This data describes a binding interaction between two proteins.

Sequence of the second protein:
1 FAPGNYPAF

Sequence of the first protein:
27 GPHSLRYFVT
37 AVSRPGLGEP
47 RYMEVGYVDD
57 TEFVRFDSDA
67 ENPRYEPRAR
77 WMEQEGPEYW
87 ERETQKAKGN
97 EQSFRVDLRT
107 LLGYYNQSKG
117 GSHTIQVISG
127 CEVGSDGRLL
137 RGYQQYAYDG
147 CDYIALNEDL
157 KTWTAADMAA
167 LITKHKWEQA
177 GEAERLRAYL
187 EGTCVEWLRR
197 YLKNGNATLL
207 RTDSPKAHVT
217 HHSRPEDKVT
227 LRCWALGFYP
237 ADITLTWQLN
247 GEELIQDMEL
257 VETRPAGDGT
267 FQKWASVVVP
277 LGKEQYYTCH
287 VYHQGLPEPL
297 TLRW

Residue-level contacts at the interface:
Residue I150 in the first protein is in contact with residue F9 in the second protein (closest heavy-atom distance 5.0 Å).
Residue I168 in the first protein interacts with residue F9 in the second protein (closest heavy-atom distance 4.8 Å).
Residue D103 in the first protein is in contact with residue P7 in the second protein (closest heavy-atom distance 4.2 Å).
Residue T106 in the first protein contacts residue F9 in the second protein (closest heavy-atom distance 4.2 Å).
Residue Y149 in the first protein interacts with residue F9 in the second protein (closest heavy-atom distance 3.9 Å).
Residue E89 in the first protein is in contact with residue F1 in the second protein (closest heavy-atom distance 3.7 Å).
Residue D103 in the first protein contacts residue A8 in the second protein (closest heavy-atom distance 3.2 Å).
Residue S99 in the first protein contacts residue P7 in the second protein (closest heavy-atom distance 4.6 Å).
Residue S99 in the first protein contacts residue A8 in the second protein (closest heavy-atom distance 4.5 Å).
Residue K172 in the first protein contacts residue F9 in the second protein (closest heavy-atom distance 2.8 Å).
Residue Y33 in the first protein interacts with residue A2 in the second protein (closest heavy-atom distance 3.3 Å).
Residue K92 in the first protein is in contact with residue G4 in the second protein (closest heavy-atom distance 3.6 Å).
Residue W193 in the first protein is in contact with residue F1 in the second protein (closest heavy-atom distance 3.4 Å).
Residue N96 in the first protein contacts residue N5 in the second protein (closest heavy-atom distance 4.0 Å).
Residue Y33 in the first protein interacts with residue Y6 in the second protein (closest heavy-atom distance 4.8 Å).
Residue Y110 in the first protein is in contact with residue F9 in the second protein (closest heavy-atom distance 2.7 Å).
Residue N96 in the first protein is in contact with residue P3 in the second protein (closest heavy-atom distance 3.2 Å).
Residue Y33 in the first protein is in contact with residue F1 in the second protein (closest heavy-atom distance 2.6 Å).
Residue S125 in the first protein is in contact with residue Y6 in the second protein (closest heavy-atom distance 4.2 Å).
Residue T189 in the first protein is in contact with residue F1 in the second protein (closest heavy-atom distance 3.3 Å).
Residue Y142 in the first protein contacts residue F9 in the second protein (closest heavy-atom distance 3.5 Å).
Residue N96 in the first protein is in contact with residue Y6 in the second protein (closest heavy-atom distance 3.5 Å).
Residue Y33 in the first protein is in contact with residue P3 in the second protein (closest heavy-atom distance 3.9 Å).
Residue Y142 in the first protein contacts residue Y6 in the second protein (closest heavy-atom distance 3.5 Å).
Residue S99 in the first protein contacts residue Y6 in the second protein (closest heavy-atom distance 2.7 Å).
Residue F100 in the first protein contacts residue Y6 in the second protein (closest heavy-atom distance 3.5 Å).
Residue E89 in the first protein is in contact with residue A2 in the second protein (closest heavy-atom distance 2.9 Å).
Residue V35 in the first protein interacts with residue Y6 in the second protein (closest heavy-atom distance 3.2 Å).
Residue R88 in the first protein contacts residue F1 in the second protein (closest heavy-atom distance 3.8 Å).
Residue I121 in the first protein is in contact with residue F9 in the second protein (closest heavy-atom distance 4.0 Å).
Residue N96 in the first protein interacts with residue G4 in the second protein (closest heavy-atom distance 3.3 Å).
Residue E50 in the first protein interacts with residue Y6 in the second protein (closest heavy-atom distance 4.8 Å).
Residue R181 in the first protein contacts residue N5 in the second protein (closest heavy-atom distance 5.0 Å).
Residue V123 in the first protein interacts with residue Y6 in the second protein (closest heavy-atom distance 3.9 Å).
Residue V102 in the first protein is in contact with residue A8 in the second protein (closest heavy-atom distance 4.6 Å).
Residue Y85 in the first protein is in contact with residue F1 in the second protein (closest heavy-atom distance 3.7 Å).
Residue E50 in the first protein contacts residue A2 in the second protein (closest heavy-atom distance 4.0 Å).
Residue L31 in the first protein contacts residue F1 in the second protein (closest heavy-atom distance 4.7 Å).
Residue T169 in the first protein contacts residue F9 in the second protein (closest heavy-atom distance 2.9 Å).
Residue E178 in the first protein contacts residue P7 in the second protein (closest heavy-atom distance 3.5 Å).
Residue K92 in the first protein is in contact with residue A2 in the second protein (closest heavy-atom distance 2.7 Å).
Residue Y142 in the first protein is in contact with residue P7 in the second protein (closest heavy-atom distance 4.1 Å).
Residue K92 in the first protein is in contact with residue P3 in the second protein (closest heavy-atom distance 4.2 Å).
Residue Y185 in the first protein is in contact with residue F1 in the second protein (closest heavy-atom distance 2.6 Å).
Residue Y185 in the first protein is in contact with residue A2 in the second protein (closest heavy-atom distance 3.7 Å).
Residue Y185 in the first protein interacts with residue P3 in the second protein (closest heavy-atom distance 3.3 Å).
Residue D103 in the first protein is in contact with residue F9 in the second protein (closest heavy-atom distance 3.1 Å).
Residue Y71 in the first protein is in contact with residue A2 in the second protein (closest heavy-atom distance 3.4 Å).
Residue Y197 in the first protein contacts residue F1 in the second protein (closest heavy-atom distance 2.6 Å).
Residue W173 in the first protein is in contact with residue P7 in the second protein (closest heavy-atom distance 3.3 Å).
Residue T169 in the first protein contacts residue A8 in the second protein (closest heavy-atom distance 4.6 Å).
Residue L107 in the first protein is in contact with residue F9 in the second protein (closest heavy-atom distance 3.8 Å).
Residue W173 in the first protein contacts residue A8 in the second protein (closest heavy-atom distance 3.0 Å).
Residue K92 in the first protein contacts residue F1 in the second protein (closest heavy-atom distance 3.1 Å).
Residue S125 in the first protein contacts residue P3 in the second protein (closest heavy-atom distance 4.2 Å).
Residue W173 in the first protein interacts with residue F9 in the second protein (closest heavy-atom distance 3.5 Å).
Residue Y48 in the first protein contacts residue Y6 in the second protein (closest heavy-atom distance 4.3 Å).
Residue Q140 in the first protein is in contact with residue Y6 in the second protein (closest heavy-atom distance 3.8 Å).
Residue E178 in the first protein is in contact with residue N5 in the second protein (closest heavy-atom distance 3.7 Å).
Residue K172 in the first protein contacts residue A8 in the second protein (closest heavy-atom distance 4.4 Å).